Sequence of protein 1:
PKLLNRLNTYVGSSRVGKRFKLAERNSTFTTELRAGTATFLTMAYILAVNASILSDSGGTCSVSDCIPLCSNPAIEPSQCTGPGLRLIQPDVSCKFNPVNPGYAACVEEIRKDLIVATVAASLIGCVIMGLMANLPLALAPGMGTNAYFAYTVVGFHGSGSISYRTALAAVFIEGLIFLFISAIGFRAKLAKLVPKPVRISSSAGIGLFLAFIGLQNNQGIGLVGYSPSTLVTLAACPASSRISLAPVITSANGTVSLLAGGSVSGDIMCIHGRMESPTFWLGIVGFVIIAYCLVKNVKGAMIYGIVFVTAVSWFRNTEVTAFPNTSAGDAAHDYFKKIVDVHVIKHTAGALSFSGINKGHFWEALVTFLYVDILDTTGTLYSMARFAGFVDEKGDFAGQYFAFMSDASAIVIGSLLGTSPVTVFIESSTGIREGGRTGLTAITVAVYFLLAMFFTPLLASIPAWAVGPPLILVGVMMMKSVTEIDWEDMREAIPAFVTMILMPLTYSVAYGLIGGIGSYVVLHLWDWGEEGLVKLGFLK

Contacts between the two chains:
Residue V249 in protein 2 interacts with residue Y524 in protein 1 (closest heavy-atom distance 3.5 Å).
Residue M496 in protein 2 interacts with residue W504 in protein 1 (closest heavy-atom distance 3.7 Å).
Residue T247 in protein 2 is in contact with residue Y524 in protein 1 (closest heavy-atom distance 3.5 Å).
Residue V273 in protein 2 is in contact with residue L275 in protein 1 (closest heavy-atom distance 3.7 Å).
Residue V493 in protein 2 interacts with residue F514 in protein 1 (closest heavy-atom distance 3.4 Å).
Residue A263 in protein 2 contacts residue L262 in protein 1 (closest heavy-atom distance 3.5 Å).
Residue N270 in protein 2 interacts with residue S88 in protein 1 (closest heavy-atom distance 3.0 Å).
Residue N270 in protein 2 contacts residue P90 in protein 1 (closest heavy-atom distance 3.4 Å).
Residue W504 in protein 2 interacts with residue K497 in protein 1 (closest heavy-atom distance 3.6 Å).
Residue S282 in protein 2 contacts residue P245 in protein 1 (closest heavy-atom distance 3.5 Å).
Residue V265 in protein 2 is in contact with residue S261 in protein 1 (closest heavy-atom distance 3.2 Å).
Residue L522 in protein 2 contacts residue F229 in protein 1 (closest heavy-atom distance 3.6 Å).
Residue F514 in protein 2 contacts residue V493 in protein 1 (closest heavy-atom distance 3.4 Å).
Residue L248 in protein 2 is in contact with residue Q233 in protein 1 (closest heavy-atom distance 3.2 Å).
Residue A269 in protein 2 is in contact with residue P90 in protein 1 (closest heavy-atom distance 3.6 Å).
Residue Q233 in protein 2 is in contact with residue L248 in protein 1 (closest heavy-atom distance 3.2 Å).
Residue P264 in protein 2 is in contact with residue S261 in protein 1 (closest heavy-atom distance 3.4 Å).
Residue V312 in protein 2 is in contact with residue R508 in protein 1 (closest heavy-atom distance 3.6 Å).
Residue Y309 in protein 2 is in contact with residue W543 in protein 1 (closest heavy-atom distance 3.5 Å).
Residue D544 in protein 2 contacts residue K313 in protein 1 (closest heavy-atom distance 3.3 Å).
Residue Y524 in protein 2 is in contact with residue V249 in protein 1 (closest heavy-atom distance 3.5 Å).
Residue K497 in protein 2 is in contact with residue E505 in protein 1 (closest heavy-atom distance 3.3 Å).
Residue S261 in protein 2 contacts residue P264 in protein 1 (closest heavy-atom distance 3.4 Å).
Residue S282 in protein 2 contacts residue Y243 in protein 1 (closest heavy-atom distance 3.4 Å).
Residue V539 in protein 2 contacts residue Y309 in protein 1 (closest heavy-atom distance 2.0 Å).
Residue P115 in protein 2 is in contact with residue S268 in protein 1 (closest heavy-atom distance 3.3 Å).
Residue S88 in protein 2 contacts residue N270 in protein 1 (closest heavy-atom distance 2.9 Å).
Residue S268 in protein 2 is in contact with residue P115 in protein 1 (closest heavy-atom distance 3.3 Å).
Residue P245 in protein 2 contacts residue S282 in protein 1 (closest heavy-atom distance 3.5 Å).
Residue S261 in protein 2 contacts residue V265 in protein 1 (closest heavy-atom distance 3.2 Å).
Residue Y243 in protein 2 is in contact with residue S282 in protein 1 (closest heavy-atom distance 3.4 Å).
Residue Y524 in protein 2 is in contact with residue T247 in protein 1 (closest heavy-atom distance 3.5 Å).
Residue A228 in protein 2 interacts with residue I518 in protein 1 (closest heavy-atom distance 3.6 Å).
Residue V265 in protein 2 interacts with residue A263 in protein 1 (closest heavy-atom distance 3.7 Å).
Residue Y309 in protein 2 is in contact with residue V539 in protein 1 (closest heavy-atom distance 2.2 Å).
Residue L262 in protein 2 is in contact with residue A263 in protein 1 (closest heavy-atom distance 3.5 Å).
Residue K313 in protein 2 contacts residue D544 in protein 1 (closest heavy-atom distance 3.3 Å).
Residue Y309 in protein 2 contacts residue L540 in protein 1 (closest heavy-atom distance 3.4 Å).
Residue I260 in protein 2 interacts with residue P264 in protein 1 (closest heavy-atom distance 3.7 Å).
Residue M517 in protein 2 is in contact with residue M496 in protein 1 (closest heavy-atom distance 3.6 Å).
Residue A263 in protein 2 is in contact with residue V265 in protein 1 (closest heavy-atom distance 3.7 Å).
Residue A263 in protein 2 interacts with residue A263 in protein 1 (closest heavy-atom distance 2.9 Å).
Residue P90 in protein 2 interacts with residue A269 in protein 1 (closest heavy-atom distance 3.6 Å).
Residue L275 in protein 2 interacts with residue V273 in protein 1 (closest heavy-atom distance 3.7 Å).
Residue V249 in protein 2 is in contact with residue L522 in protein 1 (closest heavy-atom distance 3.4 Å).
Residue F229 in protein 2 is in contact with residue L522 in protein 1 (closest heavy-atom distance 3.6 Å).
Residue T500 in protein 2 is in contact with residue W504 in protein 1 (closest heavy-atom distance 3.4 Å).
Residue W504 in protein 2 is in contact with residue T500 in protein 1 (closest heavy-atom distance 3.4 Å).
Residue K497 in protein 2 contacts residue W504 in protein 1 (closest heavy-atom distance 3.6 Å).
Residue I518 in protein 2 interacts with residue A228 in protein 1 (closest heavy-atom distance 3.7 Å).
Residue R508 in protein 2 contacts residue V312 in protein 1 (closest heavy-atom distance 3.6 Å).
Residue Y309 in protein 2 interacts with residue L542 in protein 1 (closest heavy-atom distance 3.7 Å).
Residue W504 in protein 2 interacts with residue V499 in protein 1 (closest heavy-atom distance 3.6 Å).
Residue V499 in protein 2 interacts with residue W504 in protein 1 (closest heavy-atom distance 3.7 Å).
Residue P90 in protein 2 interacts with residue N270 in protein 1 (closest heavy-atom distance 3.4 Å).
Residue L522 in protein 2 interacts with residue V249 in protein 1 (closest heavy-atom distance 3.4 Å).
Residue E505 in protein 2 is in contact with residue K497 in protein 1 (closest heavy-atom distance 3.3 Å).
Residue P264 in protein 2 contacts residue L262 in protein 1 (closest heavy-atom distance 3.6 Å).
Residue L262 in protein 2 is in contact with residue P264 in protein 1 (closest heavy-atom distance 3.6 Å).
Residue W504 in protein 2 contacts residue M496 in protein 1 (closest heavy-atom distance 3.7 Å).

The following describes two proteins that form a bound complex.

Sequence of protein 2:
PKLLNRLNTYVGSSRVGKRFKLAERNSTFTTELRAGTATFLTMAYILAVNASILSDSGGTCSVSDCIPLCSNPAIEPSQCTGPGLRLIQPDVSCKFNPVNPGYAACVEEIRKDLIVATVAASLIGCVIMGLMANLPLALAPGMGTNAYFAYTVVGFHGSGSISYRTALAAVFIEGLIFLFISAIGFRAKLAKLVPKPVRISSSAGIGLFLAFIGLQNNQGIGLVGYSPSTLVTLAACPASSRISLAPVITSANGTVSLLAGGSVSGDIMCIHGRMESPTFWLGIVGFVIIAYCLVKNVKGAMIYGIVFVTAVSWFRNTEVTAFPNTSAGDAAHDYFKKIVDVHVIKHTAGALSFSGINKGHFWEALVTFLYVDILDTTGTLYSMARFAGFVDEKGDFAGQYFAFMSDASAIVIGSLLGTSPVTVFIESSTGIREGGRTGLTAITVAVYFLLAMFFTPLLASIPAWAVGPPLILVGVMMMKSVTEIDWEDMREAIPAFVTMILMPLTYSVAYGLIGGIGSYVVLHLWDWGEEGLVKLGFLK